Sequence of protein 2:
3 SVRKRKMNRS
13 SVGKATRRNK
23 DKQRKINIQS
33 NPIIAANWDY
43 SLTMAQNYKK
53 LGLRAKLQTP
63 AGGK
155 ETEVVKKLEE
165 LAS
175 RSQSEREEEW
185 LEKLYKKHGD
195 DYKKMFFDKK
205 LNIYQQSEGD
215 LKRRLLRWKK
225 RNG

Sequence of protein 1:
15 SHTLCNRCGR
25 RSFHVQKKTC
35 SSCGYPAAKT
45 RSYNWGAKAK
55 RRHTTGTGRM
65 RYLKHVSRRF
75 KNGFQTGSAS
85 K

Contacts between the two chains:
Residue K8 in protein 2 is in contact with residue K68 in protein 1 (closest heavy-atom distance 4.1 Å).
Residue V14 in protein 2 is in contact with residue R72 in protein 1 (closest heavy-atom distance 5.0 Å).
Residue K8 in protein 2 is in contact with residue R63 in protein 1 (closest heavy-atom distance 3.5 Å).
Residue M9 in protein 2 contacts residue K68 in protein 1 (closest heavy-atom distance 4.5 Å).
Residue V14 in protein 2 interacts with residue H69 in protein 1 (closest heavy-atom distance 3.6 Å).
Residue K8 in protein 2 contacts residue G62 in protein 1 (closest heavy-atom distance 3.9 Å).
Residue M9 in protein 2 is in contact with residue M64 in protein 1 (closest heavy-atom distance 4.1 Å).
Residue V4 in protein 2 is in contact with residue T58 in protein 1 (closest heavy-atom distance 4.3 Å).
Residue V4 in protein 2 contacts residue T59 in protein 1 (closest heavy-atom distance 4.2 Å).
Residue V4 in protein 2 contacts residue R55 in protein 1 (closest heavy-atom distance 4.0 Å).
Residue A17 in protein 2 is in contact with residue S71 in protein 1 (closest heavy-atom distance 3.8 Å).
Residue A17 in protein 2 is in contact with residue K75 in protein 1 (closest heavy-atom distance 4.6 Å).
Residue M9 in protein 2 interacts with residue S71 in protein 1 (closest heavy-atom distance 4.6 Å).
Residue R19 in protein 2 contacts residue K75 in protein 1 (closest heavy-atom distance 4.4 Å).
Residue K8 in protein 2 contacts residue M64 in protein 1 (closest heavy-atom distance 3.7 Å).
Residue R5 in protein 2 contacts residue L67 in protein 1 (closest heavy-atom distance 3.5 Å).
Residue V4 in protein 2 is in contact with residue G60 in protein 1 (closest heavy-atom distance 4.5 Å).
Residue K8 in protein 2 interacts with residue G60 in protein 1 (closest heavy-atom distance 3.8 Å).
Residue V14 in protein 2 contacts residue K68 in protein 1 (closest heavy-atom distance 3.4 Å).
Residue T18 in protein 2 interacts with residue K75 in protein 1 (closest heavy-atom distance 4.6 Å).
Residue R19 in protein 2 interacts with residue F74 in protein 1 (closest heavy-atom distance 3.6 Å).
Residue R5 in protein 2 interacts with residue M64 in protein 1 (closest heavy-atom distance 4.3 Å).
Residue R5 in protein 2 interacts with residue T59 in protein 1 (closest heavy-atom distance 3.3 Å).
Residue V4 in protein 2 is in contact with residue T61 in protein 1 (closest heavy-atom distance 4.3 Å).
Residue R5 in protein 2 is in contact with residue G60 in protein 1 (closest heavy-atom distance 4.2 Å).
Residue A17 in protein 2 is in contact with residue R72 in protein 1 (closest heavy-atom distance 4.5 Å).

These two protein chains interact to form a complex.